Sequence of protein 2:
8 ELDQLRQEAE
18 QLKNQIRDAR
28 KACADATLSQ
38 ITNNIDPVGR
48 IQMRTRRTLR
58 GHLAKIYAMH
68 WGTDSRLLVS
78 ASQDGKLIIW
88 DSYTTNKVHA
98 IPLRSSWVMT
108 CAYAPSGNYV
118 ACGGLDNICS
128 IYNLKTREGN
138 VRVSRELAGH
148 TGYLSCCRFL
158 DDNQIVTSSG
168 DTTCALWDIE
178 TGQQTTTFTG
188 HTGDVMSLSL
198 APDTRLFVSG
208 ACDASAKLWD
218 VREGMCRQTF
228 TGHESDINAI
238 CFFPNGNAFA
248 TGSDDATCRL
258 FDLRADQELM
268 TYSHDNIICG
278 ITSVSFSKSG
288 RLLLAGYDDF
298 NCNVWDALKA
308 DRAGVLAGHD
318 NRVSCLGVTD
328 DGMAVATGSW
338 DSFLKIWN

Residue-level contacts at the interface:
Residue R57 in protein 2 contacts residue W141 in protein 1 (closest heavy-atom distance 3.2 Å).
Residue D317 in protein 2 interacts with residue V148 in protein 1 (closest heavy-atom distance 4.8 Å).
Residue S339 in protein 2 contacts residue L145 in protein 1 (closest heavy-atom distance 4.2 Å).

These two protein chains interact to form a complex.

Sequence of protein 1:
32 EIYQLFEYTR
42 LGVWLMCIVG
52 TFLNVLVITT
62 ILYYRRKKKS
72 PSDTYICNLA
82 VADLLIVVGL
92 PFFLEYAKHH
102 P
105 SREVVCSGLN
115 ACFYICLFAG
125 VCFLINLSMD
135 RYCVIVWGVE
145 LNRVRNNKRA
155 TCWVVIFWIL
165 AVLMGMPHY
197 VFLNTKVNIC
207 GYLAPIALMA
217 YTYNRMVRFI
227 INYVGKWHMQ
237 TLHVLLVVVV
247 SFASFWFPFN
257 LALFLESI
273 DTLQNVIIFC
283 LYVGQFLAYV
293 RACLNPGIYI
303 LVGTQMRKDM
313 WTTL